Sequence of protein 2:
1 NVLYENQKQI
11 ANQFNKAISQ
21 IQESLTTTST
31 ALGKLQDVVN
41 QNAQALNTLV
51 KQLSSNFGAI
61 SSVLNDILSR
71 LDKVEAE

Sequence of protein 1:
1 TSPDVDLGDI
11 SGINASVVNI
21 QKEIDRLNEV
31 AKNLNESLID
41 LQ

Contacts between the two chains:
Residue Q13 in protein 2 is in contact with residue S37 in protein 1 (closest heavy-atom distance 3.3 Å).
Residue A45 in protein 2 interacts with residue I13 in protein 1 (closest heavy-atom distance 3.6 Å).
Residue A31 in protein 2 contacts residue I20 in protein 1 (closest heavy-atom distance 3.8 Å).
Residue Q13 in protein 2 interacts with residue I39 in protein 1 (closest heavy-atom distance 3.9 Å).
Residue A17 in protein 2 is in contact with residue L34 in protein 1 (closest heavy-atom distance 4.0 Å).
Residue S24 in protein 2 is in contact with residue L27 in protein 1 (closest heavy-atom distance 3.9 Å).
Residue R70 in protein 2 is in contact with residue S2 in protein 1 (closest heavy-atom distance 3.4 Å).
Residue L49 in protein 2 contacts residue I10 in protein 1 (closest heavy-atom distance 4.0 Å).
Residue Q52 in protein 2 contacts residue G8 in protein 1 (closest heavy-atom distance 4.3 Å).
Residue T28 in protein 2 is in contact with residue L27 in protein 1 (closest heavy-atom distance 3.8 Å).
Residue L53 in protein 2 interacts with residue I10 in protein 1 (closest heavy-atom distance 4.4 Å).
Residue T30 in protein 2 interacts with residue E23 in protein 1 (closest heavy-atom distance 3.4 Å).
Residue N42 in protein 2 is in contact with residue S16 in protein 1 (closest heavy-atom distance 2.8 Å).
Residue T27 in protein 2 is in contact with residue E23 in protein 1 (closest heavy-atom distance 3.5 Å).
Residue Q20 in protein 2 interacts with residue R26 in protein 1 (closest heavy-atom distance 4.7 Å).
Residue K34 in protein 2 is in contact with residue N19 in protein 1 (closest heavy-atom distance 3.9 Å).
Residue I10 in protein 2 interacts with residue I39 in protein 1 (closest heavy-atom distance 4.1 Å).
Residue N56 in protein 2 is in contact with residue G8 in protein 1 (closest heavy-atom distance 3.0 Å).
Residue N56 in protein 2 interacts with residue L7 in protein 1 (closest heavy-atom distance 3.7 Å).
Residue Q41 in protein 2 is in contact with residue S16 in protein 1 (closest heavy-atom distance 3.0 Å).
Residue E23 in protein 2 interacts with residue V30 in protein 1 (closest heavy-atom distance 3.6 Å).
Residue V38 in protein 2 is in contact with residue S16 in protein 1 (closest heavy-atom distance 3.4 Å).
Residue T27 in protein 2 contacts residue R26 in protein 1 (closest heavy-atom distance 4.3 Å).
Residue Q9 in protein 2 is in contact with residue I39 in protein 1 (closest heavy-atom distance 4.8 Å).
Residue Q41 in protein 2 interacts with residue A15 in protein 1 (closest heavy-atom distance 3.7 Å).
Residue Q20 in protein 2 interacts with residue L34 in protein 1 (closest heavy-atom distance 3.4 Å).
Residue L49 in protein 2 is in contact with residue I13 in protein 1 (closest heavy-atom distance 3.7 Å).
Residue L35 in protein 2 contacts residue I20 in protein 1 (closest heavy-atom distance 4.0 Å).
Residue Q52 in protein 2 is in contact with residue I13 in protein 1 (closest heavy-atom distance 3.4 Å).
Residue Q20 in protein 2 interacts with residue N33 in protein 1 (closest heavy-atom distance 3.4 Å).
Residue K34 in protein 2 interacts with residue I20 in protein 1 (closest heavy-atom distance 3.6 Å).
Residue I60 in protein 2 is in contact with residue L7 in protein 1 (closest heavy-atom distance 4.0 Å).
Residue A45 in protein 2 is in contact with residue N14 in protein 1 (closest heavy-atom distance 3.6 Å).
Residue N56 in protein 2 is in contact with residue I10 in protein 1 (closest heavy-atom distance 4.4 Å).
Residue N42 in protein 2 interacts with residue N14 in protein 1 (closest heavy-atom distance 4.7 Å).
Residue Q52 in protein 2 is in contact with residue I10 in protein 1 (closest heavy-atom distance 3.7 Å).
Residue E23 in protein 2 interacts with residue R26 in protein 1 (closest heavy-atom distance 2.7 Å).
Residue A59 in protein 2 is in contact with residue L7 in protein 1 (closest heavy-atom distance 4.0 Å).
Residue S24 in protein 2 interacts with residue V30 in protein 1 (closest heavy-atom distance 4.0 Å).
Residue T27 in protein 2 contacts residue L27 in protein 1 (closest heavy-atom distance 3.3 Å).
Residue V63 in protein 2 interacts with residue V5 in protein 1 (closest heavy-atom distance 4.3 Å).
Residue Q13 in protein 2 contacts residue E36 in protein 1 (closest heavy-atom distance 3.2 Å).
Residue A17 in protein 2 interacts with residue S37 in protein 1 (closest heavy-atom distance 3.3 Å).
Residue A45 in protein 2 contacts residue A15 in protein 1 (closest heavy-atom distance 4.6 Å).
Residue A31 in protein 2 is in contact with residue E23 in protein 1 (closest heavy-atom distance 3.9 Å).
Residue K34 in protein 2 interacts with residue E23 in protein 1 (closest heavy-atom distance 2.8 Å).
Residue K34 in protein 2 contacts residue K22 in protein 1 (closest heavy-atom distance 4.3 Å).
Residue T48 in protein 2 contacts residue I13 in protein 1 (closest heavy-atom distance 4.0 Å).
Residue K16 in protein 2 contacts residue S37 in protein 1 (closest heavy-atom distance 3.8 Å).
Residue Q20 in protein 2 interacts with residue V30 in protein 1 (closest heavy-atom distance 3.3 Å).
Residue Q13 in protein 2 is in contact with residue L38 in protein 1 (closest heavy-atom distance 3.2 Å).
Residue V38 in protein 2 is in contact with residue V17 in protein 1 (closest heavy-atom distance 3.9 Å).
Residue Q52 in protein 2 interacts with residue D9 in protein 1 (closest heavy-atom distance 3.3 Å).
Residue N6 in protein 2 interacts with residue L41 in protein 1 (closest heavy-atom distance 4.4 Å).
Residue K34 in protein 2 interacts with residue V18 in protein 1 (closest heavy-atom distance 3.7 Å).
Residue L35 in protein 2 interacts with residue V18 in protein 1 (closest heavy-atom distance 4.0 Å).
Residue V38 in protein 2 interacts with residue V18 in protein 1 (closest heavy-atom distance 3.8 Å).
Residue I21 in protein 2 contacts residue L34 in protein 1 (closest heavy-atom distance 4.6 Å).
Residue Q41 in protein 2 contacts residue N14 in protein 1 (closest heavy-atom distance 3.8 Å).
Residue N42 in protein 2 is in contact with residue A15 in protein 1 (closest heavy-atom distance 3.3 Å).

This data describes a binding interaction between two proteins.